Sequence of the second protein:
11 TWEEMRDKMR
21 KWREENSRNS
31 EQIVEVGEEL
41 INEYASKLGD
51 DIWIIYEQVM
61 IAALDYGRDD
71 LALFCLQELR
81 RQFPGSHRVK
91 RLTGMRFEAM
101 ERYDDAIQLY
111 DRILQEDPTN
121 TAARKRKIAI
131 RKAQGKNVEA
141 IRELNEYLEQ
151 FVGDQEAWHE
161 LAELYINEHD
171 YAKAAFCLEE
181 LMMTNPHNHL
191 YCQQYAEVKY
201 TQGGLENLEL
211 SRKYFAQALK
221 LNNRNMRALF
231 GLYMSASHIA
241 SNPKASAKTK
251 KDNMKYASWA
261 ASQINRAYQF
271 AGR

These two protein chains interact to form a complex.

Sequence of the first protein:
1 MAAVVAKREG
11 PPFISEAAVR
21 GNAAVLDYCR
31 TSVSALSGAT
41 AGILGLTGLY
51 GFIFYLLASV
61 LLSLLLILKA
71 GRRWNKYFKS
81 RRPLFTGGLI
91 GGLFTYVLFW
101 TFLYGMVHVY

Contacts between the two chains:
Residue H159 in the second protein contacts residue A2 in the first protein (closest heavy-atom distance 4.8 Å).
Residue E160 in the second protein is in contact with residue A2 in the first protein (closest heavy-atom distance 4.7 Å).
Residue H187 in the second protein is in contact with residue P12 in the first protein (closest heavy-atom distance 3.7 Å).
Residue E156 in the second protein contacts residue A2 in the first protein (closest heavy-atom distance 4.2 Å).